Sequence of protein 1:
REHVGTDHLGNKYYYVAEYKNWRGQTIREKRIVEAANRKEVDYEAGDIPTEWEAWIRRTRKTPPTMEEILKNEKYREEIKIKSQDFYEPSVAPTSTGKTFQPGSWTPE

Residue-level contacts at the interface:
Residue K213 in protein 2 is in contact with residue D61 in protein 1 (closest heavy-atom distance 3.0 Å).
Residue R210 in protein 2 is in contact with residue E63 in protein 1 (closest heavy-atom distance 3.2 Å).
Residue Q209 in protein 2 interacts with residue V60 in protein 1 (closest heavy-atom distance 3.0 Å).
Residue R210 in protein 2 is in contact with residue E59 in protein 1 (closest heavy-atom distance 4.8 Å).
Residue Y203 in protein 2 is in contact with residue E63 in protein 1 (closest heavy-atom distance 4.0 Å).
Residue Y203 in protein 2 interacts with residue Y62 in protein 1 (closest heavy-atom distance 4.2 Å).
Residue E199 in protein 2 contacts residue R76 in protein 1 (closest heavy-atom distance 4.3 Å).
Residue R210 in protein 2 is in contact with residue D61 in protein 1 (closest heavy-atom distance 4.4 Å).
Residue F117 in protein 2 is in contact with residue E59 in protein 1 (closest heavy-atom distance 4.3 Å).
Residue R116 in protein 2 is in contact with residue E59 in protein 1 (closest heavy-atom distance 4.3 Å).
Residue R210 in protein 2 is in contact with residue Y62 in protein 1 (closest heavy-atom distance 2.5 Å).
Residue K213 in protein 2 interacts with residue V60 in protein 1 (closest heavy-atom distance 4.0 Å).
Residue Y203 in protein 2 interacts with residue A64 in protein 1 (closest heavy-atom distance 3.0 Å).
Residue R210 in protein 2 contacts residue V60 in protein 1 (closest heavy-atom distance 2.8 Å).
Residue R87 in protein 2 contacts residue K58 in protein 1 (closest heavy-atom distance 4.0 Å).
Residue L206 in protein 2 contacts residue E59 in protein 1 (closest heavy-atom distance 4.2 Å).
Residue R87 in protein 2 is in contact with residue V60 in protein 1 (closest heavy-atom distance 4.0 Å).
Residue L206 in protein 2 interacts with residue Y62 in protein 1 (closest heavy-atom distance 4.8 Å).
Residue L206 in protein 2 interacts with residue V60 in protein 1 (closest heavy-atom distance 4.5 Å).

Sequence of protein 2:
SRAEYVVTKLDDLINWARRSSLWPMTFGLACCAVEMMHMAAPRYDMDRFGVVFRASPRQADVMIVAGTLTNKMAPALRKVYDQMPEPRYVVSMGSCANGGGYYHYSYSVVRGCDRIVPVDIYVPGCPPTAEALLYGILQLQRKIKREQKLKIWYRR

These two protein chains interact to form a complex.